Residue-level contacts at the interface:
Residue F42 in chain A contacts residue A10 in chain B (closest heavy-atom distance 3.6 Å).
Residue F42 in chain A interacts with residue L14 in chain B (closest heavy-atom distance 4.1 Å).
Residue T46 in chain A contacts residue L14 in chain B (closest heavy-atom distance 3.6 Å).
Residue F45 in chain A contacts residue F11 in chain B (closest heavy-atom distance 4.5 Å).
Residue F42 in chain A contacts residue A7 in chain B (closest heavy-atom distance 4.7 Å).
Residue F42 in chain A interacts with residue F11 in chain B (closest heavy-atom distance 3.6 Å).
Residue T46 in chain A contacts residue F11 in chain B (closest heavy-atom distance 3.7 Å).

The following describes two proteins that form a bound complex.

Sequence of chain B:
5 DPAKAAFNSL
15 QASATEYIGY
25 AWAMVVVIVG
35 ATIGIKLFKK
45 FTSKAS

Sequence of chain A:
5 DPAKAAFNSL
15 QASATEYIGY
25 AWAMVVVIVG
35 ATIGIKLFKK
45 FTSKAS